Contacts between the two chains:
Residue I53 in the second protein contacts residue D6 in the first protein (closest heavy-atom distance 4.2 Å).
Residue S63 in the second protein contacts residue A3 in the first protein (closest heavy-atom distance 4.3 Å).
Residue F151 in the second protein interacts with residue Y4 in the first protein (closest heavy-atom distance 3.8 Å).
Residue M50 in the second protein interacts with residue S7 in the first protein (closest heavy-atom distance 4.1 Å).
Residue R98 in the second protein interacts with residue A3 in the first protein (closest heavy-atom distance 4.1 Å).
Residue V156 in the second protein is in contact with residue P5 in the first protein (closest heavy-atom distance 3.5 Å).
Residue A185 in the second protein contacts residue A3 in the first protein (closest heavy-atom distance 3.8 Å).
Residue M50 in the second protein is in contact with residue F10 in the first protein (closest heavy-atom distance 4.1 Å).
Residue A153 in the second protein contacts residue P5 in the first protein (closest heavy-atom distance 4.5 Å).
Residue C183 in the second protein contacts residue A3 in the first protein (closest heavy-atom distance 3.7 Å).
Residue Y60 in the second protein contacts residue F10 in the first protein (closest heavy-atom distance 3.5 Å).
Residue L49 in the second protein interacts with residue F10 in the first protein (closest heavy-atom distance 2.8 Å).
Residue R154 in the second protein is in contact with residue P5 in the first protein (closest heavy-atom distance 3.9 Å).
Residue A185 in the second protein interacts with residue Y4 in the first protein (closest heavy-atom distance 4.0 Å).
Residue N52 in the second protein interacts with residue V8 in the first protein (closest heavy-atom distance 4.9 Å).
Residue V156 in the second protein is in contact with residue Y4 in the first protein (closest heavy-atom distance 3.5 Å).
Residue F151 in the second protein contacts residue P5 in the first protein (closest heavy-atom distance 3.5 Å).
Residue D48 in the second protein is in contact with residue P9 in the first protein (closest heavy-atom distance 4.3 Å).
Residue G34 in the second protein interacts with residue F10 in the first protein (closest heavy-atom distance 3.7 Å).
Residue N52 in the second protein is in contact with residue Y4 in the first protein (closest heavy-atom distance 4.1 Å).
Residue Q51 in the second protein is in contact with residue P9 in the first protein (closest heavy-atom distance 4.5 Å).
Residue L49 in the second protein is in contact with residue P9 in the first protein (closest heavy-atom distance 3.6 Å).
Residue M50 in the second protein contacts residue P9 in the first protein (closest heavy-atom distance 3.5 Å).
Residue G33 in the second protein interacts with residue F10 in the first protein (closest heavy-atom distance 3.7 Å).
Residue S63 in the second protein is in contact with residue Y4 in the first protein (closest heavy-atom distance 4.7 Å).
Residue N52 in the second protein is in contact with residue P5 in the first protein (closest heavy-atom distance 3.0 Å).
Residue M61 in the second protein is in contact with residue Y4 in the first protein (closest heavy-atom distance 3.5 Å).
Residue M61 in the second protein interacts with residue S7 in the first protein (closest heavy-atom distance 4.4 Å).
Residue Q51 in the second protein contacts residue S7 in the first protein (closest heavy-atom distance 3.3 Å).
Residue N52 in the second protein is in contact with residue S7 in the first protein (closest heavy-atom distance 4.6 Å).
Residue G34 in the second protein interacts with residue R11 in the first protein (closest heavy-atom distance 4.6 Å).
Residue C65 in the second protein contacts residue A3 in the first protein (closest heavy-atom distance 5.0 Å).
Residue F151 in the second protein contacts residue S2 in the first protein (closest heavy-atom distance 3.6 Å).
Residue T96 in the second protein is in contact with residue A3 in the first protein (closest heavy-atom distance 3.3 Å).
Residue N52 in the second protein is in contact with residue D6 in the first protein (closest heavy-atom distance 3.1 Å).
Residue L49 in the second protein contacts residue R11 in the first protein (closest heavy-atom distance 3.8 Å).
Residue Q51 in the second protein interacts with residue F10 in the first protein (closest heavy-atom distance 3.2 Å).
Residue I59 in the second protein is in contact with residue Y4 in the first protein (closest heavy-atom distance 4.3 Å).
Residue L49 in the second protein is in contact with residue V8 in the first protein (closest heavy-atom distance 4.4 Å).
Residue L187 in the second protein contacts residue Y4 in the first protein (closest heavy-atom distance 3.6 Å).
Residue C65 in the second protein contacts residue S2 in the first protein (closest heavy-atom distance 4.4 Å).
Residue C183 in the second protein interacts with residue S2 in the first protein (closest heavy-atom distance 3.2 Å).
Residue T96 in the second protein contacts residue Y4 in the first protein (closest heavy-atom distance 4.1 Å).
Residue R98 in the second protein is in contact with residue S2 in the first protein (closest heavy-atom distance 3.1 Å).
Residue V64 in the second protein contacts residue A3 in the first protein (closest heavy-atom distance 4.3 Å).
Residue M50 in the second protein contacts residue V8 in the first protein (closest heavy-atom distance 3.3 Å).
Residue E35 in the second protein is in contact with residue R11 in the first protein (closest heavy-atom distance 3.1 Å).
Residue V184 in the second protein is in contact with residue A3 in the first protein (closest heavy-atom distance 3.6 Å).
Residue Q51 in the second protein interacts with residue V8 in the first protein (closest heavy-atom distance 2.5 Å).
Residue R154 in the second protein interacts with residue D6 in the first protein (closest heavy-atom distance 2.7 Å).
Residue F151 in the second protein interacts with residue A3 in the first protein (closest heavy-atom distance 3.8 Å).
Residue Q51 in the second protein contacts residue D6 in the first protein (closest heavy-atom distance 3.7 Å).

This data describes a binding interaction between two proteins.

Sequence of the second protein:
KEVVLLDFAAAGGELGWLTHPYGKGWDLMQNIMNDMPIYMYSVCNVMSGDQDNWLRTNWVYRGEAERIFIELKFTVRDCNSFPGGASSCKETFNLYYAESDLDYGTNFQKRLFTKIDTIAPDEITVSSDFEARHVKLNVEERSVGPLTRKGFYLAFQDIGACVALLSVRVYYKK

Sequence of the first protein:
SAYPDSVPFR